Sequence of protein 1:
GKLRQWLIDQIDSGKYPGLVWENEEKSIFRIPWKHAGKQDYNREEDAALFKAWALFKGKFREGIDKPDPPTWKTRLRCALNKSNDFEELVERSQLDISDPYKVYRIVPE

This data describes a binding interaction between two proteins.

Sequence of protein 2:
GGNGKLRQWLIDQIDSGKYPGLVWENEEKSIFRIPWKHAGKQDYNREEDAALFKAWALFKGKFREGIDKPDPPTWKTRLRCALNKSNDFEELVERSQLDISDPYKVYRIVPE

Contacts between the two chains:
Residue D119 in protein 2 contacts residue R84 in protein 1 (closest heavy-atom distance 2.7 Å).
Residue I120 in protein 2 interacts with residue R84 in protein 1 (closest heavy-atom distance 3.3 Å).
Residue D119 in protein 2 interacts with residue K82 in protein 1 (closest heavy-atom distance 4.1 Å).
Residue D119 in protein 2 interacts with residue G81 in protein 1 (closest heavy-atom distance 2.9 Å).